The following describes two proteins that form a bound complex.

Sequence of protein 1:
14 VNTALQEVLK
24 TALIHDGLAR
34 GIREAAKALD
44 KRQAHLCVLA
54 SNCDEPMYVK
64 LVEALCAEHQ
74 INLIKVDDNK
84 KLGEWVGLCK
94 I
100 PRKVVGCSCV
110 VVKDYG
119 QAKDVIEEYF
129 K

Residue-level contacts at the interface:
Residue I27 in protein 1 interacts with residue R262 in protein 2 (closest heavy-atom distance 3.4 Å).
Residue I27 in protein 1 interacts with residue D260 in protein 2 (closest heavy-atom distance 3.5 Å).
Residue D29 in protein 1 is in contact with residue K265 in protein 2 (closest heavy-atom distance 4.1 Å).
Residue L26 in protein 1 interacts with residue R262 in protein 2 (closest heavy-atom distance 4.5 Å).

Sequence of protein 2:
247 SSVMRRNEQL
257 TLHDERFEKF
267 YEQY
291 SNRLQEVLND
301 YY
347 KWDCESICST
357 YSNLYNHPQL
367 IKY